Residue-level contacts at the interface:
Residue V53 in protein 2 contacts residue Y23 in protein 1 (closest heavy-atom distance 4.9 Å).
Residue F98 in protein 2 contacts residue V29 in protein 1 (closest heavy-atom distance 4.8 Å).
Residue L51 in protein 2 is in contact with residue Y23 in protein 1 (closest heavy-atom distance 2.6 Å).
Residue L91 in protein 2 interacts with residue V29 in protein 1 (closest heavy-atom distance 3.8 Å).
Residue L55 in protein 2 interacts with residue Y23 in protein 1 (closest heavy-atom distance 3.5 Å).
Residue M1 in protein 2 contacts residue W38 in protein 1 (closest heavy-atom distance 3.8 Å).
Residue L51 in protein 2 contacts residue H26 in protein 1 (closest heavy-atom distance 4.7 Å).
Residue F52 in protein 2 interacts with residue Y23 in protein 1 (closest heavy-atom distance 4.8 Å).
Residue L55 in protein 2 interacts with residue H26 in protein 1 (closest heavy-atom distance 3.6 Å).
Residue G54 in protein 2 is in contact with residue Y23 in protein 1 (closest heavy-atom distance 3.9 Å).
Residue L92 in protein 2 contacts residue H26 in protein 1 (closest heavy-atom distance 4.2 Å).
Residue I94 in protein 2 interacts with residue V29 in protein 1 (closest heavy-atom distance 4.6 Å).
Residue A95 in protein 2 interacts with residue V29 in protein 1 (closest heavy-atom distance 4.1 Å).
Residue C87 in protein 2 interacts with residue L37 in protein 1 (closest heavy-atom distance 3.9 Å).
Residue L91 in protein 2 is in contact with residue G30 in protein 1 (closest heavy-atom distance 3.7 Å).
Residue M1 in protein 2 contacts residue H43 in protein 1 (closest heavy-atom distance 4.9 Å).
Residue F102 in protein 2 interacts with residue M25 in protein 1 (closest heavy-atom distance 3.6 Å).
Residue L99 in protein 2 interacts with residue H26 in protein 1 (closest heavy-atom distance 4.0 Å).
Residue W23 in protein 2 interacts with residue W6 in protein 1 (closest heavy-atom distance 4.0 Å).
Residue F90 in protein 2 is in contact with residue V29 in protein 1 (closest heavy-atom distance 4.0 Å).
Residue L99 in protein 2 contacts residue M25 in protein 1 (closest heavy-atom distance 3.7 Å).
Residue M1 in protein 2 is in contact with residue S42 in protein 1 (closest heavy-atom distance 3.2 Å).
Residue F90 in protein 2 is in contact with residue F32 in protein 1 (closest heavy-atom distance 4.8 Å).
Residue F96 in protein 2 interacts with residue H26 in protein 1 (closest heavy-atom distance 3.5 Å).
Residue M1 in protein 2 interacts with residue C44 in protein 1 (closest heavy-atom distance 3.5 Å).
Residue A95 in protein 2 interacts with residue H26 in protein 1 (closest heavy-atom distance 3.3 Å).
Residue F2 in protein 2 interacts with residue W38 in protein 1 (closest heavy-atom distance 3.5 Å).
Residue L91 in protein 2 interacts with residue H26 in protein 1 (closest heavy-atom distance 4.0 Å).
Residue C87 in protein 2 contacts residue T33 in protein 1 (closest heavy-atom distance 3.7 Å).
Residue F98 in protein 2 contacts residue M25 in protein 1 (closest heavy-atom distance 3.8 Å).
Residue F90 in protein 2 is in contact with residue T33 in protein 1 (closest heavy-atom distance 3.9 Å).
Residue A95 in protein 2 interacts with residue M25 in protein 1 (closest heavy-atom distance 3.4 Å).
Residue L51 in protein 2 contacts residue E22 in protein 1 (closest heavy-atom distance 3.2 Å).

Sequence of protein 1:
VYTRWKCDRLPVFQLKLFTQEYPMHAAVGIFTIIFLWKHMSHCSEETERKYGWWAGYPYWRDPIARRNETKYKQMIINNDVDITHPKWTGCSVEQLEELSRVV

The following describes two proteins that form a bound complex.

Sequence of protein 2:
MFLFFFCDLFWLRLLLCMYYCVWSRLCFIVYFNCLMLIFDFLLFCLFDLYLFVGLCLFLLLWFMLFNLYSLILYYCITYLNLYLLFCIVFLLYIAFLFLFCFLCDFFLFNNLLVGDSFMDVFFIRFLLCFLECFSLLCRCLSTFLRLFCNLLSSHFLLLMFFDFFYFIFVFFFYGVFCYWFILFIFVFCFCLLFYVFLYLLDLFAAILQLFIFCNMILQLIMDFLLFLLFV